Residue-level contacts at the interface:
Residue E87 in chain A is in contact with residue K2 in chain B (closest heavy-atom distance 3.9 Å).
Residue E87 in chain A interacts with residue S6 in chain B (closest heavy-atom distance 3.3 Å).
Residue L105 in chain A interacts with residue F22 in chain B (closest heavy-atom distance 3.4 Å).
Residue E14 in chain A interacts with residue R18 in chain B (closest heavy-atom distance 3.6 Å).
Residue A15 in chain A is in contact with residue K14 in chain B (closest heavy-atom distance 3.5 Å).
Residue E120 in chain A is in contact with residue R20 in chain B (closest heavy-atom distance 3.9 Å).
Residue A88 in chain A contacts residue V13 in chain B (closest heavy-atom distance 3.3 Å).
Residue M145 in chain A is in contact with residue L12 in chain B (closest heavy-atom distance 3.2 Å).
Residue M36 in chain A is in contact with residue V10 in chain B (closest heavy-atom distance 3.8 Å).
Residue F68 in chain A contacts residue I11 in chain B (closest heavy-atom distance 3.6 Å).
Residue M72 in chain A is in contact with residue T8 in chain B (closest heavy-atom distance 3.6 Å).
Residue F141 in chain A contacts residue M16 in chain B (closest heavy-atom distance 3.6 Å).
Residue E14 in chain A is in contact with residue K14 in chain B (closest heavy-atom distance 3.8 Å).
Residue I125 in chain A is in contact with residue F22 in chain B (closest heavy-atom distance 3.7 Å).
Residue V55 in chain A is in contact with residue W7 in chain B (closest heavy-atom distance 3.0 Å).
Residue E120 in chain A is in contact with residue K19 in chain B (closest heavy-atom distance 2.9 Å).
Residue M51 in chain A interacts with residue S6 in chain B (closest heavy-atom distance 3.4 Å).
Residue E123 in chain A interacts with residue R20 in chain B (closest heavy-atom distance 2.8 Å).
Residue M144 in chain A is in contact with residue F22 in chain B (closest heavy-atom distance 3.5 Å).
Residue M72 in chain A interacts with residue I11 in chain B (closest heavy-atom distance 3.5 Å).
Residue M124 in chain A contacts residue F22 in chain B (closest heavy-atom distance 3.1 Å).
Residue M124 in chain A interacts with residue M16 in chain B (closest heavy-atom distance 3.4 Å).
Residue L112 in chain A contacts residue K14 in chain B (closest heavy-atom distance 3.0 Å).
Residue I52 in chain A contacts residue W7 in chain B (closest heavy-atom distance 3.4 Å).
Residue E11 in chain A contacts residue R18 in chain B (closest heavy-atom distance 2.7 Å).
Residue M71 in chain A interacts with residue W7 in chain B (closest heavy-atom distance 3.6 Å).
Residue M72 in chain A is in contact with residue F26 in chain B (closest heavy-atom distance 3.1 Å).
Residue M51 in chain A is in contact with residue W7 in chain B (closest heavy-atom distance 2.6 Å).
Residue M71 in chain A interacts with residue T8 in chain B (closest heavy-atom distance 3.9 Å).
Residue M36 in chain A contacts residue P5 in chain B (closest heavy-atom distance 3.3 Å).
Residue K75 in chain A interacts with residue T8 in chain B (closest heavy-atom distance 3.2 Å).
Residue D80 in chain A is in contact with residue T8 in chain B (closest heavy-atom distance 3.7 Å).
Residue M76 in chain A interacts with residue F26 in chain B (closest heavy-atom distance 3.3 Å).
Residue M51 in chain A interacts with residue P5 in chain B (closest heavy-atom distance 3.4 Å).
Residue A88 in chain A is in contact with residue L12 in chain B (closest heavy-atom distance 3.5 Å).
Residue L32 in chain A is in contact with residue W7 in chain B (closest heavy-atom distance 3.3 Å).
Residue L116 in chain A contacts residue K19 in chain B (closest heavy-atom distance 2.7 Å).
Residue E84 in chain A contacts residue F26 in chain B (closest heavy-atom distance 3.8 Å).
Residue M124 in chain A is in contact with residue S21 in chain B (closest heavy-atom distance 2.8 Å).
Residue L112 in chain A contacts residue V13 in chain B (closest heavy-atom distance 3.6 Å).
Residue D80 in chain A is in contact with residue S6 in chain B (closest heavy-atom distance 3.9 Å).
Residue T44 in chain A interacts with residue I4 in chain B (closest heavy-atom distance 3.9 Å).
Residue F19 in chain A contacts residue I11 in chain B (closest heavy-atom distance 3.2 Å).
Residue M124 in chain A is in contact with residue R20 in chain B (closest heavy-atom distance 3.6 Å).
Residue V108 in chain A interacts with residue L17 in chain B (closest heavy-atom distance 3.9 Å).
Residue E87 in chain A interacts with residue T9 in chain B (closest heavy-atom distance 2.7 Å).
Residue V108 in chain A is in contact with residue V13 in chain B (closest heavy-atom distance 3.0 Å).
Residue L18 in chain A is in contact with residue K14 in chain B (closest heavy-atom distance 3.7 Å).
Residue P43 in chain A interacts with residue I4 in chain B (closest heavy-atom distance 3.4 Å).
Residue V91 in chain A interacts with residue V13 in chain B (closest heavy-atom distance 3.3 Å).
Residue I63 in chain A is in contact with residue W7 in chain B (closest heavy-atom distance 3.6 Å).
Residue F92 in chain A is in contact with residue V13 in chain B (closest heavy-atom distance 3.6 Å).
Residue F92 in chain A interacts with residue M16 in chain B (closest heavy-atom distance 3.9 Å).
Residue E11 in chain A interacts with residue S15 in chain B (closest heavy-atom distance 2.7 Å).
Residue L112 in chain A is in contact with residue L17 in chain B (closest heavy-atom distance 3.6 Å).
Residue E84 in chain A is in contact with residue L12 in chain B (closest heavy-atom distance 2.8 Å).
Residue M109 in chain A interacts with residue L17 in chain B (closest heavy-atom distance 3.3 Å).
Residue M145 in chain A is in contact with residue N24 in chain B (closest heavy-atom distance 3.0 Å).
Residue F19 in chain A is in contact with residue V10 in chain B (closest heavy-atom distance 3.8 Å).
Residue I85 in chain A is in contact with residue L12 in chain B (closest heavy-atom distance 3.8 Å).

Sequence of chain B:
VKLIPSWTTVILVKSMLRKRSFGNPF

This data describes a binding interaction between two proteins.

Sequence of chain A:
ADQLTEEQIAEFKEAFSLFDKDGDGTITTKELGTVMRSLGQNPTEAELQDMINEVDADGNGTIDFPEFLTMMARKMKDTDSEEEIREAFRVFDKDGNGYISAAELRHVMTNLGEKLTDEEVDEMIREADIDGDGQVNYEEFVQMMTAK